Sequence of protein 1:
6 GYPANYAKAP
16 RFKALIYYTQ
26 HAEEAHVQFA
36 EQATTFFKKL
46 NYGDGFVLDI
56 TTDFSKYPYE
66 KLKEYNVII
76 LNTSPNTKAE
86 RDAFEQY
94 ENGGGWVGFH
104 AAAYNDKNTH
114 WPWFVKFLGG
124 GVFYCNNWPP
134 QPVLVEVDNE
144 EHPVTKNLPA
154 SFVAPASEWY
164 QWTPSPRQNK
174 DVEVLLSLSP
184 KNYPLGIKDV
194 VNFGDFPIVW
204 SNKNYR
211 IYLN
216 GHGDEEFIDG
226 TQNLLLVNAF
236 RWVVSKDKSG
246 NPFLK

Sequence of protein 2:
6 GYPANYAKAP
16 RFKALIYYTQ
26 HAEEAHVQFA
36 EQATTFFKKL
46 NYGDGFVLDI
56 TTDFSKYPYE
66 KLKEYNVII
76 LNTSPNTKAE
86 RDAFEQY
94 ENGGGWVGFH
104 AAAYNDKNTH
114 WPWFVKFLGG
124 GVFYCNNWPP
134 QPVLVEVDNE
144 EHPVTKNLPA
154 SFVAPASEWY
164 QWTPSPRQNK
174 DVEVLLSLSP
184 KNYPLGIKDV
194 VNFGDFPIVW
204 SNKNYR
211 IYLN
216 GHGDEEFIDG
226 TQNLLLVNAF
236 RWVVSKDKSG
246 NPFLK

Contacts between the two chains:
Residue P132 in protein 1 interacts with residue K44 in protein 2 (closest heavy-atom distance 4.1 Å).
Residue V156 in protein 1 is in contact with residue G225 in protein 2 (closest heavy-atom distance 3.5 Å).
Residue V156 in protein 1 is in contact with residue T226 in protein 2 (closest heavy-atom distance 3.6 Å).
Residue K184 in protein 1 is in contact with residue N150 in protein 2 (closest heavy-atom distance 3.5 Å).
Residue I223 in protein 1 interacts with residue F222 in protein 2 (closest heavy-atom distance 3.9 Å).
Residue V193 in protein 1 is in contact with residue N10 in protein 2 (closest heavy-atom distance 2.7 Å).
Residue I190 in protein 1 is in contact with residue F51 in protein 2 (closest heavy-atom distance 3.8 Å).
Residue Y127 in protein 1 interacts with residue Y7 in protein 2 (closest heavy-atom distance 2.9 Å).
Residue I190 in protein 1 is in contact with residue R16 in protein 2 (closest heavy-atom distance 3.2 Å).
Residue N185 in protein 1 contacts residue K149 in protein 2 (closest heavy-atom distance 3.9 Å).
Residue F196 in protein 1 is in contact with residue G6 in protein 2 (closest heavy-atom distance 3.3 Å).
Residue D192 in protein 1 interacts with residue A12 in protein 2 (closest heavy-atom distance 3.1 Å).
Residue W131 in protein 1 is in contact with residue Y47 in protein 2 (closest heavy-atom distance 2.6 Å).
Residue G189 in protein 1 interacts with residue F248 in protein 2 (closest heavy-atom distance 4.2 Å).
Residue P133 in protein 1 contacts residue L45 in protein 2 (closest heavy-atom distance 4.1 Å).
Residue N195 in protein 1 is in contact with residue P8 in protein 2 (closest heavy-atom distance 2.8 Å).
Residue C128 in protein 1 is in contact with residue Y11 in protein 2 (closest heavy-atom distance 3.3 Å).
Residue P135 in protein 1 is in contact with residue G225 in protein 2 (closest heavy-atom distance 3.5 Å).
Residue N129 in protein 1 contacts residue Y11 in protein 2 (closest heavy-atom distance 2.7 Å).
Residue Y127 in protein 1 is in contact with residue P8 in protein 2 (closest heavy-atom distance 3.4 Å).
Residue Q164 in protein 1 interacts with residue P8 in protein 2 (closest heavy-atom distance 3.4 Å).
Residue V194 in protein 1 contacts residue P8 in protein 2 (closest heavy-atom distance 3.5 Å).
Residue E220 in protein 1 interacts with residue K44 in protein 2 (closest heavy-atom distance 3.6 Å).
Residue P135 in protein 1 is in contact with residue L229 in protein 2 (closest heavy-atom distance 3.2 Å).
Residue F196 in protein 1 interacts with residue P8 in protein 2 (closest heavy-atom distance 3.2 Å).
Residue G189 in protein 1 contacts residue R236 in protein 2 (closest heavy-atom distance 3.0 Å).
Residue V193 in protein 1 contacts residue A9 in protein 2 (closest heavy-atom distance 3.1 Å).
Residue V156 in protein 1 contacts residue L229 in protein 2 (closest heavy-atom distance 3.9 Å).
Residue V156 in protein 1 contacts residue N150 in protein 2 (closest heavy-atom distance 4.3 Å).
Residue I190 in protein 1 contacts residue R236 in protein 2 (closest heavy-atom distance 3.7 Å).
Residue D219 in protein 1 contacts residue K44 in protein 2 (closest heavy-atom distance 3.6 Å).
Residue C128 in protein 1 contacts residue A9 in protein 2 (closest heavy-atom distance 3.7 Å).
Residue I190 in protein 1 is in contact with residue F17 in protein 2 (closest heavy-atom distance 4.1 Å).
Residue P135 in protein 1 contacts residue N228 in protein 2 (closest heavy-atom distance 3.8 Å).
Residue C128 in protein 1 contacts residue P8 in protein 2 (closest heavy-atom distance 4.0 Å).
Residue I223 in protein 1 interacts with residue I223 in protein 2 (closest heavy-atom distance 3.6 Å).
Residue D192 in protein 1 contacts residue Y11 in protein 2 (closest heavy-atom distance 3.2 Å).
Residue K191 in protein 1 contacts residue G50 in protein 2 (closest heavy-atom distance 3.6 Å).
Residue L137 in protein 1 contacts residue L229 in protein 2 (closest heavy-atom distance 4.2 Å).
Residue Y186 in protein 1 contacts residue K149 in protein 2 (closest heavy-atom distance 3.2 Å).
Residue K191 in protein 1 interacts with residue A12 in protein 2 (closest heavy-atom distance 3.4 Å).
Residue K184 in protein 1 contacts residue K149 in protein 2 (closest heavy-atom distance 3.1 Å).
Residue L137 in protein 1 interacts with residue N150 in protein 2 (closest heavy-atom distance 3.5 Å).
Residue V193 in protein 1 is in contact with residue P8 in protein 2 (closest heavy-atom distance 3.7 Å).
Residue P187 in protein 1 interacts with residue R236 in protein 2 (closest heavy-atom distance 3.7 Å).
Residue K191 in protein 1 contacts residue G48 in protein 2 (closest heavy-atom distance 2.7 Å).
Residue Q134 in protein 1 contacts residue L229 in protein 2 (closest heavy-atom distance 3.5 Å).
Residue Q134 in protein 1 interacts with residue V232 in protein 2 (closest heavy-atom distance 3.7 Å).
Residue D192 in protein 1 interacts with residue N10 in protein 2 (closest heavy-atom distance 3.4 Å).
Residue N185 in protein 1 is in contact with residue N150 in protein 2 (closest heavy-atom distance 2.8 Å).
Residue V156 in protein 1 interacts with residue P152 in protein 2 (closest heavy-atom distance 4.0 Å).
Residue W131 in protein 1 is in contact with residue G48 in protein 2 (closest heavy-atom distance 4.3 Å).
Residue F196 in protein 1 interacts with residue Y7 in protein 2 (closest heavy-atom distance 3.8 Å).
Residue P132 in protein 1 contacts residue L45 in protein 2 (closest heavy-atom distance 3.3 Å).
Residue I190 in protein 1 interacts with residue F248 in protein 2 (closest heavy-atom distance 3.3 Å).
Residue K191 in protein 1 contacts residue N10 in protein 2 (closest heavy-atom distance 3.7 Å).
Residue C128 in protein 1 contacts residue Y7 in protein 2 (closest heavy-atom distance 3.2 Å).
Residue V193 in protein 1 interacts with residue R236 in protein 2 (closest heavy-atom distance 3.7 Å).
Residue Y127 in protein 1 contacts residue G6 in protein 2 (closest heavy-atom distance 4.0 Å).
Residue K191 in protein 1 contacts residue R16 in protein 2 (closest heavy-atom distance 3.0 Å).

This data describes a binding interaction between two proteins.